Sequence of the first protein:
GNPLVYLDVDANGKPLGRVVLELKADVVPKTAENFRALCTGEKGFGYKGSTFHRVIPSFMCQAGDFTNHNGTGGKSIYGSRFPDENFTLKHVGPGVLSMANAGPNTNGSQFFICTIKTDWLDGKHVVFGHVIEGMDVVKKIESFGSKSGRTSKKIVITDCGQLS

Contacts between the two chains:
Residue R55 in the first protein contacts residue V9 in the second protein (closest heavy-atom distance 3.8 Å).

Sequence of the second protein:
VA

This data describes a binding interaction between two proteins.